Sequence of protein 1:
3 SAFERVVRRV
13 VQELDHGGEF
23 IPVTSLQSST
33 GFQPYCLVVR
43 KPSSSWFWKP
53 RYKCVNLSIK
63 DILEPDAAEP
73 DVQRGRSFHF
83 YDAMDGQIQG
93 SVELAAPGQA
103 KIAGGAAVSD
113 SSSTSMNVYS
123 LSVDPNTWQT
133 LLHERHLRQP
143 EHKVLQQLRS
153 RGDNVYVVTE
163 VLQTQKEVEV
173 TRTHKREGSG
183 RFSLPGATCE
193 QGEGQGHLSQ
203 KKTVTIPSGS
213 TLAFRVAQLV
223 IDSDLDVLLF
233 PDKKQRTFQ

Interface contacts:
Residue T205 in protein 2 interacts with residue F82 in protein 1 (closest heavy-atom distance 3.3 Å).
Residue G198 in protein 2 is in contact with residue Q89 in protein 1 (closest heavy-atom distance 3.2 Å).
Residue Q29 in protein 2 interacts with residue F22 in protein 1 (closest heavy-atom distance 3.4 Å).
Residue N58 in protein 2 is in contact with residue D126 in protein 1 (closest heavy-atom distance 3.3 Å).
Residue Q29 in protein 2 interacts with residue R76 in protein 1 (closest heavy-atom distance 2.6 Å).
Residue K203 in protein 2 is in contact with residue A85 in protein 1 (closest heavy-atom distance 3.6 Å).
Residue L200 in protein 2 interacts with residue D87 in protein 1 (closest heavy-atom distance 3.2 Å).
Residue S210 in protein 2 is in contact with residue R78 in protein 1 (closest heavy-atom distance 2.7 Å).
Residue A4 in protein 2 is in contact with residue E15 in protein 1 (closest heavy-atom distance 3.8 Å).
Residue Q193 in protein 2 contacts residue V94 in protein 1 (closest heavy-atom distance 3.3 Å).
Residue K145 in protein 2 is in contact with residue W130 in protein 1 (closest heavy-atom distance 3.1 Å).
Residue E192 in protein 2 contacts residue E95 in protein 1 (closest heavy-atom distance 3.5 Å).
Residue A189 in protein 2 interacts with residue P99 in protein 1 (closest heavy-atom distance 3.3 Å).
Residue R153 in protein 2 contacts residue P233 in protein 1 (closest heavy-atom distance 3.3 Å).
Residue E143 in protein 2 contacts residue Q131 in protein 1 (closest heavy-atom distance 3.5 Å).
Residue K203 in protein 2 contacts residue D84 in protein 1 (closest heavy-atom distance 3.3 Å).
Residue T26 in protein 2 is in contact with residue L16 in protein 1 (closest heavy-atom distance 3.6 Å).
Residue T190 in protein 2 contacts residue P99 in protein 1 (closest heavy-atom distance 3.3 Å).
Residue T32 in protein 2 interacts with residue R76 in protein 1 (closest heavy-atom distance 3.2 Å).
Residue R153 in protein 2 is in contact with residue F232 in protein 1 (closest heavy-atom distance 2.5 Å).
Residue N58 in protein 2 is in contact with residue P127 in protein 1 (closest heavy-atom distance 3.2 Å).
Residue E6 in protein 2 interacts with residue D17 in protein 1 (closest heavy-atom distance 3.1 Å).
Residue K145 in protein 2 contacts residue Q131 in protein 1 (closest heavy-atom distance 3.1 Å).
Residue Q29 in protein 2 is in contact with residue R217 in protein 1 (closest heavy-atom distance 3.4 Å).
Residue Q197 in protein 2 is in contact with residue Q89 in protein 1 (closest heavy-atom distance 3.7 Å).
Residue K204 in protein 2 contacts residue D84 in protein 1 (closest heavy-atom distance 3.9 Å).
Residue P209 in protein 2 contacts residue F80 in protein 1 (closest heavy-atom distance 3.4 Å).
Residue S27 in protein 2 interacts with residue G19 in protein 1 (closest heavy-atom distance 3.1 Å).
Residue P209 in protein 2 contacts residue R78 in protein 1 (closest heavy-atom distance 3.3 Å).
Residue T207 in protein 2 contacts residue F80 in protein 1 (closest heavy-atom distance 3.6 Å).
Residue K145 in protein 2 interacts with residue V229 in protein 1 (closest heavy-atom distance 3.5 Å).
Residue K204 in protein 2 interacts with residue E15 in protein 1 (closest heavy-atom distance 3.4 Å).
Residue H199 in protein 2 contacts residue Q89 in protein 1 (closest heavy-atom distance 3.1 Å).
Residue T32 in protein 2 interacts with residue R78 in protein 1 (closest heavy-atom distance 3.5 Å).
Residue S201 in protein 2 contacts residue D87 in protein 1 (closest heavy-atom distance 3.2 Å).
Residue E195 in protein 2 interacts with residue G92 in protein 1 (closest heavy-atom distance 3.3 Å).
Residue S201 in protein 2 interacts with residue M86 in protein 1 (closest heavy-atom distance 3.6 Å).
Residue G194 in protein 2 contacts residue S93 in protein 1 (closest heavy-atom distance 3.2 Å).
Residue F5 in protein 2 is in contact with residue E15 in protein 1 (closest heavy-atom distance 3.0 Å).
Residue N58 in protein 2 is in contact with residue E162 in protein 1 (closest heavy-atom distance 3.9 Å).
Residue S27 in protein 2 is in contact with residue G20 in protein 1 (closest heavy-atom distance 3.5 Å).
Residue K204 in protein 2 is in contact with residue Y83 in protein 1 (closest heavy-atom distance 3.2 Å).
Residue Q197 in protein 2 contacts residue Q91 in protein 1 (closest heavy-atom distance 2.8 Å).
Residue L28 in protein 2 interacts with residue F80 in protein 1 (closest heavy-atom distance 3.6 Å).
Residue T205 in protein 2 is in contact with residue Y83 in protein 1 (closest heavy-atom distance 2.7 Å).
Residue Q149 in protein 2 is in contact with residue F232 in protein 1 (closest heavy-atom distance 3.6 Å).
Residue Q197 in protein 2 contacts residue I90 in protein 1 (closest heavy-atom distance 3.6 Å).
Residue T190 in protein 2 is in contact with residue L96 in protein 1 (closest heavy-atom distance 3.3 Å).
Residue Q193 in protein 2 interacts with residue E95 in protein 1 (closest heavy-atom distance 3.1 Å).
Residue E195 in protein 2 is in contact with residue S93 in protein 1 (closest heavy-atom distance 2.6 Å).
Residue S3 in protein 2 contacts residue E15 in protein 1 (closest heavy-atom distance 3.1 Å).
Residue L150 in protein 2 interacts with residue F232 in protein 1 (closest heavy-atom distance 3.5 Å).
Residue D63 in protein 2 interacts with residue N128 in protein 1 (closest heavy-atom distance 3.2 Å).
Residue S3 in protein 2 is in contact with residue D17 in protein 1 (closest heavy-atom distance 3.3 Å).
Residue P209 in protein 2 is in contact with residue S79 in protein 1 (closest heavy-atom distance 3.8 Å).
Residue T207 in protein 2 is in contact with residue H81 in protein 1 (closest heavy-atom distance 3.1 Å).
Residue V206 in protein 2 interacts with residue H81 in protein 1 (closest heavy-atom distance 3.7 Å).
Residue V206 in protein 2 contacts residue F82 in protein 1 (closest heavy-atom distance 3.9 Å).
Residue T205 in protein 2 interacts with residue H81 in protein 1 (closest heavy-atom distance 3.6 Å).
Residue H199 in protein 2 is in contact with residue G88 in protein 1 (closest heavy-atom distance 3.5 Å).

The following describes two proteins that form a bound complex.

Sequence of protein 2:
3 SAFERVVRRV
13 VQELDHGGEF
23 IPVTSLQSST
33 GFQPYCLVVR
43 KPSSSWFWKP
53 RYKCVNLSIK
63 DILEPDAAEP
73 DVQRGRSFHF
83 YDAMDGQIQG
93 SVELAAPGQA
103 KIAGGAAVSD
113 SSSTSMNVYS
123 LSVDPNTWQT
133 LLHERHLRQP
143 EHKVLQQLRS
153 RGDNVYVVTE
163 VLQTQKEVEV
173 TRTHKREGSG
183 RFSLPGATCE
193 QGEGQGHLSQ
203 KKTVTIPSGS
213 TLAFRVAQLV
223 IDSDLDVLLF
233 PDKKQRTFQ